Sequence of protein 1:
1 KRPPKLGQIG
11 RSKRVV

Contacts between the two chains:
Residue V97 in protein 2 interacts with residue L6 in protein 1 (closest heavy-atom distance 4.3 Å).
Residue E94 in protein 2 is in contact with residue R11 in protein 1 (closest heavy-atom distance 3.8 Å).
Residue E230 in protein 2 is in contact with residue R2 in protein 1 (closest heavy-atom distance 2.6 Å).
Residue P227 in protein 2 is in contact with residue R2 in protein 1 (closest heavy-atom distance 3.9 Å).
Residue P171 in protein 2 interacts with residue K13 in protein 1 (closest heavy-atom distance 4.5 Å).
Residue P206 in protein 2 interacts with residue K1 in protein 1 (closest heavy-atom distance 3.3 Å).
Residue Y216 in protein 2 interacts with residue V15 in protein 1 (closest heavy-atom distance 4.5 Å).
Residue I96 in protein 2 is in contact with residue L6 in protein 1 (closest heavy-atom distance 4.1 Å).
Residue E91 in protein 2 interacts with residue R11 in protein 1 (closest heavy-atom distance 2.4 Å).
Residue N130 in protein 2 is in contact with residue R14 in protein 1 (closest heavy-atom distance 3.7 Å).
Residue F167 in protein 2 interacts with residue V16 in protein 1 (closest heavy-atom distance 4.5 Å).
Residue I199 in protein 2 interacts with residue L6 in protein 1 (closest heavy-atom distance 4.1 Å).
Residue E134 in protein 2 contacts residue G10 in protein 1 (closest heavy-atom distance 4.2 Å).
Residue P171 in protein 2 contacts residue R14 in protein 1 (closest heavy-atom distance 3.8 Å).
Residue D151 in protein 2 contacts residue R14 in protein 1 (closest heavy-atom distance 2.9 Å).
Residue G169 in protein 2 contacts residue R14 in protein 1 (closest heavy-atom distance 3.6 Å).
Residue F93 in protein 2 interacts with residue L6 in protein 1 (closest heavy-atom distance 3.3 Å).
Residue P205 in protein 2 contacts residue P3 in protein 1 (closest heavy-atom distance 3.8 Å).
Residue F93 in protein 2 interacts with residue G10 in protein 1 (closest heavy-atom distance 3.2 Å).
Residue T170 in protein 2 is in contact with residue S12 in protein 1 (closest heavy-atom distance 3.3 Å).
Residue S228 in protein 2 contacts residue R2 in protein 1 (closest heavy-atom distance 2.6 Å).
Residue K132 in protein 2 is in contact with residue R14 in protein 1 (closest heavy-atom distance 4.3 Å).
Residue P205 in protein 2 interacts with residue I9 in protein 1 (closest heavy-atom distance 3.4 Å).
Residue G169 in protein 2 interacts with residue V15 in protein 1 (closest heavy-atom distance 3.1 Å).
Residue L154 in protein 2 interacts with residue R14 in protein 1 (closest heavy-atom distance 4.2 Å).
Residue T170 in protein 2 contacts residue K13 in protein 1 (closest heavy-atom distance 3.7 Å).
Residue Y204 in protein 2 interacts with residue K5 in protein 1 (closest heavy-atom distance 4.0 Å).
Residue K132 in protein 2 is in contact with residue S12 in protein 1 (closest heavy-atom distance 3.2 Å).
Residue P229 in protein 2 interacts with residue R2 in protein 1 (closest heavy-atom distance 4.2 Å).
Residue E100 in protein 2 interacts with residue K5 in protein 1 (closest heavy-atom distance 3.3 Å).
Residue V97 in protein 2 contacts residue G7 in protein 1 (closest heavy-atom distance 3.4 Å).
Residue W208 in protein 2 interacts with residue P3 in protein 1 (closest heavy-atom distance 4.1 Å).
Residue Q212 in protein 2 is in contact with residue V15 in protein 1 (closest heavy-atom distance 4.4 Å).
Residue Y204 in protein 2 is in contact with residue P4 in protein 1 (closest heavy-atom distance 3.4 Å).
Residue G153 in protein 2 contacts residue R14 in protein 1 (closest heavy-atom distance 4.1 Å).
Residue V202 in protein 2 contacts residue K5 in protein 1 (closest heavy-atom distance 3.5 Å).
Residue P205 in protein 2 is in contact with residue P4 in protein 1 (closest heavy-atom distance 3.1 Å).
Residue Y224 in protein 2 interacts with residue K1 in protein 1 (closest heavy-atom distance 3.8 Å).
Residue F101 in protein 2 is in contact with residue K5 in protein 1 (closest heavy-atom distance 4.4 Å).
Residue E134 in protein 2 contacts residue S12 in protein 1 (closest heavy-atom distance 3.2 Å).
Residue W208 in protein 2 contacts residue P4 in protein 1 (closest heavy-atom distance 3.2 Å).
Residue G203 in protein 2 is in contact with residue L6 in protein 1 (closest heavy-atom distance 2.5 Å).
Residue A168 in protein 2 contacts residue V15 in protein 1 (closest heavy-atom distance 3.1 Å).
Residue T170 in protein 2 is in contact with residue R14 in protein 1 (closest heavy-atom distance 3.9 Å).
Residue K132 in protein 2 is in contact with residue K13 in protein 1 (closest heavy-atom distance 4.5 Å).
Residue Q218 in protein 2 is in contact with residue K1 in protein 1 (closest heavy-atom distance 4.2 Å).
Residue Y204 in protein 2 interacts with residue L6 in protein 1 (closest heavy-atom distance 4.1 Å).
Residue F93 in protein 2 interacts with residue R11 in protein 1 (closest heavy-atom distance 3.1 Å).
Residue P171 in protein 2 interacts with residue V15 in protein 1 (closest heavy-atom distance 3.7 Å).
Residue D225 in protein 2 is in contact with residue K1 in protein 1 (closest heavy-atom distance 2.4 Å).
Residue A168 in protein 2 contacts residue V16 in protein 1 (closest heavy-atom distance 4.2 Å).
Residue Y198 in protein 2 is in contact with residue K1 in protein 1 (closest heavy-atom distance 3.8 Å).
Residue F167 in protein 2 contacts residue V15 in protein 1 (closest heavy-atom distance 3.3 Å).
Residue E134 in protein 2 interacts with residue R11 in protein 1 (closest heavy-atom distance 3.7 Å).
Residue W208 in protein 2 is in contact with residue I9 in protein 1 (closest heavy-atom distance 4.1 Å).
Residue Y173 in protein 2 is in contact with residue L6 in protein 1 (closest heavy-atom distance 4.2 Å).
Residue G203 in protein 2 interacts with residue K5 in protein 1 (closest heavy-atom distance 3.1 Å).
Residue Y204 in protein 2 is in contact with residue P3 in protein 1 (closest heavy-atom distance 3.3 Å).
Residue Q212 in protein 2 is in contact with residue K13 in protein 1 (closest heavy-atom distance 4.4 Å).
Residue Y204 in protein 2 is in contact with residue R2 in protein 1 (closest heavy-atom distance 3.8 Å).

This data describes a binding interaction between two proteins.

Sequence of protein 2:
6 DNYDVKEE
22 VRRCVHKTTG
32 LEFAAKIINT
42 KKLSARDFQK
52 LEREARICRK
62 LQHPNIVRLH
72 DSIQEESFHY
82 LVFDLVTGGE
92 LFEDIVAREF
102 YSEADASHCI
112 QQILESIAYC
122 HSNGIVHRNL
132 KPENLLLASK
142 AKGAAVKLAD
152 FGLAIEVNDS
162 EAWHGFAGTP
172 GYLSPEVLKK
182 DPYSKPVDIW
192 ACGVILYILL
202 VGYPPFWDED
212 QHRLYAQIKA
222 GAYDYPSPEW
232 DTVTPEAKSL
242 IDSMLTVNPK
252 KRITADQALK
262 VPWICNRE